Sequence of chain B:
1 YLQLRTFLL

Residue-level contacts at the interface:
Residue Y59 in chain A contacts residue Y1 in chain B (closest heavy-atom distance 4.2 Å).
Residue Y116 in chain A contacts residue F7 in chain B (closest heavy-atom distance 4.0 Å).
Residue Y99 in chain A interacts with residue Q3 in chain B (closest heavy-atom distance 3.0 Å).
Residue E63 in chain A interacts with residue Y1 in chain B (closest heavy-atom distance 3.2 Å).
Residue Y123 in chain A contacts residue L9 in chain B (closest heavy-atom distance 4.0 Å).
Residue A69 in chain A is in contact with residue T6 in chain B (closest heavy-atom distance 4.5 Å).
Residue Q155 in chain A is in contact with residue F7 in chain B (closest heavy-atom distance 3.6 Å).
Residue V67 in chain A is in contact with residue L2 in chain B (closest heavy-atom distance 3.6 Å).
Residue T143 in chain A contacts residue L8 in chain B (closest heavy-atom distance 4.8 Å).
Residue R97 in chain A interacts with residue Q3 in chain B (closest heavy-atom distance 3.5 Å).
Residue W167 in chain A is in contact with residue Y1 in chain B (closest heavy-atom distance 3.3 Å).
Residue V95 in chain A interacts with residue L9 in chain B (closest heavy-atom distance 4.8 Å).
Residue T143 in chain A interacts with residue L9 in chain B (closest heavy-atom distance 2.8 Å).
Residue I124 in chain A contacts residue L9 in chain B (closest heavy-atom distance 4.3 Å).
Residue Y99 in chain A contacts residue L2 in chain B (closest heavy-atom distance 3.5 Å).
Residue Y7 in chain A contacts residue L2 in chain B (closest heavy-atom distance 3.7 Å).
Residue L156 in chain A is in contact with residue Q3 in chain B (closest heavy-atom distance 3.6 Å).
Residue H70 in chain A interacts with residue Q3 in chain B (closest heavy-atom distance 3.4 Å).
Residue Y7 in chain A is in contact with residue Y1 in chain B (closest heavy-atom distance 2.8 Å).
Residue E63 in chain A contacts residue L2 in chain B (closest heavy-atom distance 2.9 Å).
Residue D77 in chain A contacts residue L8 in chain B (closest heavy-atom distance 3.9 Å).
Residue Y159 in chain A is in contact with residue Y1 in chain B (closest heavy-atom distance 2.7 Å).
Residue L160 in chain A is in contact with residue Q3 in chain B (closest heavy-atom distance 4.7 Å).
Residue Y116 in chain A is in contact with residue L9 in chain B (closest heavy-atom distance 3.8 Å).
Residue Q155 in chain A is in contact with residue R5 in chain B (closest heavy-atom distance 2.7 Å).
Residue M5 in chain A contacts residue Y1 in chain B (closest heavy-atom distance 4.0 Å).
Residue K66 in chain A interacts with residue L2 in chain B (closest heavy-atom distance 2.9 Å).
Residue H70 in chain A contacts residue L2 in chain B (closest heavy-atom distance 4.0 Å).
Residue K66 in chain A is in contact with residue Y1 in chain B (closest heavy-atom distance 3.5 Å).
Residue Y159 in chain A is in contact with residue L2 in chain B (closest heavy-atom distance 3.9 Å).
Residue W147 in chain A interacts with residue L8 in chain B (closest heavy-atom distance 2.9 Å).
Residue T163 in chain A contacts residue Y1 in chain B (closest heavy-atom distance 3.4 Å).
Residue W147 in chain A is in contact with residue L9 in chain B (closest heavy-atom distance 3.5 Å).
Residue K146 in chain A contacts residue L8 in chain B (closest heavy-atom distance 2.6 Å).
Residue T73 in chain A is in contact with residue L8 in chain B (closest heavy-atom distance 3.8 Å).
Residue T73 in chain A is in contact with residue F7 in chain B (closest heavy-atom distance 3.5 Å).
Residue H70 in chain A is in contact with residue R5 in chain B (closest heavy-atom distance 4.7 Å).
Residue F9 in chain A is in contact with residue L2 in chain B (closest heavy-atom distance 3.7 Å).
Residue Y84 in chain A is in contact with residue L9 in chain B (closest heavy-atom distance 2.6 Å).
Residue K66 in chain A contacts residue Q3 in chain B (closest heavy-atom distance 3.6 Å).
Residue K146 in chain A contacts residue L9 in chain B (closest heavy-atom distance 3.5 Å).
Residue L156 in chain A contacts residue F7 in chain B (closest heavy-atom distance 3.8 Å).
Residue F33 in chain A contacts residue Y1 in chain B (closest heavy-atom distance 4.6 Å).
Residue Y171 in chain A contacts residue Y1 in chain B (closest heavy-atom distance 2.8 Å).
Residue L81 in chain A is in contact with residue L9 in chain B (closest heavy-atom distance 3.8 Å).
Residue W147 in chain A interacts with residue F7 in chain B (closest heavy-atom distance 4.1 Å).
Residue D77 in chain A is in contact with residue L9 in chain B (closest heavy-atom distance 3.0 Å).
Residue Y159 in chain A is in contact with residue Q3 in chain B (closest heavy-atom distance 3.4 Å).
Residue V76 in chain A interacts with residue L8 in chain B (closest heavy-atom distance 3.9 Å).
Residue T73 in chain A interacts with residue T6 in chain B (closest heavy-atom distance 3.0 Å).
Residue V152 in chain A interacts with residue F7 in chain B (closest heavy-atom distance 3.6 Å).
Residue T80 in chain A contacts residue L9 in chain B (closest heavy-atom distance 3.5 Å).
Residue K66 in chain A contacts residue L4 in chain B (closest heavy-atom distance 3.9 Å).
Residue H114 in chain A interacts with residue Q3 in chain B (closest heavy-atom distance 3.6 Å).
Residue M45 in chain A contacts residue L2 in chain B (closest heavy-atom distance 3.5 Å).
Residue D77 in chain A interacts with residue F7 in chain B (closest heavy-atom distance 4.8 Å).

Sequence of chain A:
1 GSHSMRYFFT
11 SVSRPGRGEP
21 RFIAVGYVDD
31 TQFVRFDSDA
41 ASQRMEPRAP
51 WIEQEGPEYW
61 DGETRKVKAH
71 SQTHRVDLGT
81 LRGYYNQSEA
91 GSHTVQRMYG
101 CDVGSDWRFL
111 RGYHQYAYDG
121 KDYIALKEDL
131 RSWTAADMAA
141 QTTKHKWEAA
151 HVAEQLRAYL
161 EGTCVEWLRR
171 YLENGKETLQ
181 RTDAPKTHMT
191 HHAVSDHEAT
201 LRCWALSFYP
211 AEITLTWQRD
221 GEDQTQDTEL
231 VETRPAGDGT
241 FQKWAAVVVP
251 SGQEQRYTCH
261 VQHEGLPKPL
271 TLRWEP

These two protein chains interact to form a complex.